Sequence of the first protein:
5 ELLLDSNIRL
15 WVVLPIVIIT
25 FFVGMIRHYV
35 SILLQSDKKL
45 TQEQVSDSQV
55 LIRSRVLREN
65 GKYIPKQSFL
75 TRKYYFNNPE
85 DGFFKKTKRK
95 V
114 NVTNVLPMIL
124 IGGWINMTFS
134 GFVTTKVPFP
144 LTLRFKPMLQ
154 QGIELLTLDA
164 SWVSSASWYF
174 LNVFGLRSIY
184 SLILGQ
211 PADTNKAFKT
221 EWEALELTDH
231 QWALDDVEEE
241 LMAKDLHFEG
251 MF

Sequence of the second protein:
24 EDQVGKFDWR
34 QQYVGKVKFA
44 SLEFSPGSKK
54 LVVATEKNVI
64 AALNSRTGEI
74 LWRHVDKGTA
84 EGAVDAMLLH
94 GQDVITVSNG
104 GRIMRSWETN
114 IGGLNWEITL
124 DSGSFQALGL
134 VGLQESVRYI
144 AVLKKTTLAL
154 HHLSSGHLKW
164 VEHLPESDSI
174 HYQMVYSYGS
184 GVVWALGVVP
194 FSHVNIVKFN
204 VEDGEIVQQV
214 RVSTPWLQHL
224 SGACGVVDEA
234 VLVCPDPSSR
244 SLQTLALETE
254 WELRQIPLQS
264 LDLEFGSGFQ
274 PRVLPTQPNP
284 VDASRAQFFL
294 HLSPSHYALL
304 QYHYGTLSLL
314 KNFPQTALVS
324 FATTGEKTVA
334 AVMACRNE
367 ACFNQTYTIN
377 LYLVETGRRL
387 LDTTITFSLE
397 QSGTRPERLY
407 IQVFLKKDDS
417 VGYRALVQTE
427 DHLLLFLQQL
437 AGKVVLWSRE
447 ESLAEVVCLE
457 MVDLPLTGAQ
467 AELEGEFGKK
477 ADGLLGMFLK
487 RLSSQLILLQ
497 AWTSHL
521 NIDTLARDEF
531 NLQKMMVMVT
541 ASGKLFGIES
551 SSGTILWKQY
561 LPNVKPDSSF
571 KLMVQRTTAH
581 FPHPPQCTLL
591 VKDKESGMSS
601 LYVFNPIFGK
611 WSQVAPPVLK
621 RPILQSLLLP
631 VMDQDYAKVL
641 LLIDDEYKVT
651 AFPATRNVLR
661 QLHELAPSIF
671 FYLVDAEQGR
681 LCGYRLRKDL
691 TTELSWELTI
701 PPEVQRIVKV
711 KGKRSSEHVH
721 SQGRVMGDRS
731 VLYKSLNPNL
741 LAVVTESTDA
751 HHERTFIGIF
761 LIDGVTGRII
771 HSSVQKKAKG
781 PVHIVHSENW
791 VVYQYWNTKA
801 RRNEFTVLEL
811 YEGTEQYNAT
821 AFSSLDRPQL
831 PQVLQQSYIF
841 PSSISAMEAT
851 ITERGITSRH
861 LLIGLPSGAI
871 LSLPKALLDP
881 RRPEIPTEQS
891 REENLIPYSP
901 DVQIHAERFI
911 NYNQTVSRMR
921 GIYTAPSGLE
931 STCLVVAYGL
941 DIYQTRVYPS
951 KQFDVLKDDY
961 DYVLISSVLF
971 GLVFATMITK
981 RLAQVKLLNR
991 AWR

Contacts between the two chains:
Residue K986 in the second protein interacts with residue I36 in the first protein (closest heavy-atom distance 3.5 Å).
Residue F953 in the second protein is in contact with residue I156 in the first protein (closest heavy-atom distance 4.0 Å).
Residue Y962 in the second protein contacts residue W15 in the first protein (closest heavy-atom distance 3.5 Å).
Residue Q952 in the second protein interacts with residue G134 in the first protein (closest heavy-atom distance 4.1 Å).
Residue L969 in the second protein is in contact with residue I22 in the first protein (closest heavy-atom distance 3.8 Å).
Residue A983 in the second protein contacts residue L37 in the first protein (closest heavy-atom distance 3.7 Å).
Residue I965 in the second protein is in contact with residue W15 in the first protein (closest heavy-atom distance 3.5 Å).
Residue D954 in the second protein contacts residue L8 in the first protein (closest heavy-atom distance 3.6 Å).
Residue T979 in the second protein is in contact with residue Y33 in the first protein (closest heavy-atom distance 3.6 Å).
Residue F953 in the second protein interacts with residue G134 in the first protein (closest heavy-atom distance 3.9 Å).
Residue V955 in the second protein contacts residue F135 in the first protein (closest heavy-atom distance 3.6 Å).
Residue L972 in the second protein interacts with residue I23 in the first protein (closest heavy-atom distance 3.6 Å).
Residue V968 in the second protein interacts with residue I23 in the first protein (closest heavy-atom distance 3.7 Å).
Residue I856 in the second protein contacts residue T160 in the first protein (closest heavy-atom distance 4.0 Å).
Residue L956 in the second protein interacts with residue N11 in the first protein (closest heavy-atom distance 4.0 Å).
Residue I965 in the second protein contacts residue P19 in the first protein (closest heavy-atom distance 4.1 Å).
Residue T976 in the second protein contacts residue I30 in the first protein (closest heavy-atom distance 3.1 Å).
Residue F530 in the second protein is in contact with residue D9 in the first protein (closest heavy-atom distance 3.4 Å).
Residue L956 in the second protein interacts with residue F135 in the first protein (closest heavy-atom distance 3.9 Å).
Residue D954 in the second protein interacts with residue L7 in the first protein (closest heavy-atom distance 3.6 Å).
Residue K986 in the second protein is in contact with residue L37 in the first protein (closest heavy-atom distance 3.5 Å).
Residue H720 in the second protein interacts with residue T160 in the first protein (closest heavy-atom distance 3.4 Å).
Residue F953 in the second protein is in contact with residue L6 in the first protein (closest heavy-atom distance 3.5 Å).
Residue L982 in the second protein contacts residue L37 in the first protein (closest heavy-atom distance 3.6 Å).
Residue K980 in the second protein interacts with residue Y33 in the first protein (closest heavy-atom distance 3.6 Å).
Residue D954 in the second protein is in contact with residue D9 in the first protein (closest heavy-atom distance 3.0 Å).
Residue D954 in the second protein interacts with residue I12 in the first protein (closest heavy-atom distance 4.1 Å).
Residue R729 in the second protein is in contact with residue R147 in the first protein (closest heavy-atom distance 3.0 Å).
Residue V955 in the second protein is in contact with residue D9 in the first protein (closest heavy-atom distance 3.4 Å).
Residue K957 in the second protein contacts residue S133 in the first protein (closest heavy-atom distance 3.3 Å).
Residue F953 in the second protein is in contact with residue L158 in the first protein (closest heavy-atom distance 3.5 Å).
Residue E930 in the second protein is in contact with residue L6 in the first protein (closest heavy-atom distance 4.1 Å).
Residue L929 in the second protein contacts residue L7 in the first protein (closest heavy-atom distance 3.4 Å).
Residue K951 in the second protein interacts with residue E157 in the first protein (closest heavy-atom distance 3.5 Å).
Residue Y960 in the second protein is in contact with residue W15 in the first protein (closest heavy-atom distance 2.5 Å).
Residue K957 in the second protein contacts residue F135 in the first protein (closest heavy-atom distance 3.6 Å).
Residue L956 in the second protein interacts with residue I12 in the first protein (closest heavy-atom distance 3.9 Å).
Residue I965 in the second protein is in contact with residue F132 in the first protein (closest heavy-atom distance 3.8 Å).
Residue Y960 in the second protein is in contact with residue F132 in the first protein (closest heavy-atom distance 3.4 Å).
Residue L972 in the second protein interacts with residue I30 in the first protein (closest heavy-atom distance 3.4 Å).
Residue K986 in the second protein is in contact with residue Q39 in the first protein (closest heavy-atom distance 3.9 Å).
Residue L972 in the second protein interacts with residue V27 in the first protein (closest heavy-atom distance 4.0 Å).
Residue T979 in the second protein is in contact with residue L37 in the first protein (closest heavy-atom distance 3.8 Å).
Residue K957 in the second protein contacts residue T131 in the first protein (closest heavy-atom distance 3.3 Å).
Residue L956 in the second protein interacts with residue V16 in the first protein (closest heavy-atom distance 3.6 Å).
Residue F953 in the second protein is in contact with residue F135 in the first protein (closest heavy-atom distance 3.1 Å).
Residue S950 in the second protein is in contact with residue E157 in the first protein (closest heavy-atom distance 2.8 Å).
Residue I856 in the second protein is in contact with residue L161 in the first protein (closest heavy-atom distance 4.0 Å).
Residue I856 in the second protein contacts residue L6 in the first protein (closest heavy-atom distance 3.7 Å).
Residue L956 in the second protein is in contact with residue D9 in the first protein (closest heavy-atom distance 3.0 Å).
Residue T976 in the second protein is in contact with residue F26 in the first protein (closest heavy-atom distance 3.5 Å).
Residue T976 in the second protein interacts with residue M29 in the first protein (closest heavy-atom distance 4.1 Å).
Residue A983 in the second protein is in contact with residue I36 in the first protein (closest heavy-atom distance 3.7 Å).
Residue F953 in the second protein contacts residue V136 in the first protein (closest heavy-atom distance 2.8 Å).
Residue S950 in the second protein interacts with residue L158 in the first protein (closest heavy-atom distance 3.3 Å).
Residue L969 in the second protein interacts with residue I23 in the first protein (closest heavy-atom distance 3.8 Å).
Residue E529 in the second protein interacts with residue S10 in the first protein (closest heavy-atom distance 3.6 Å).
Residue T857 in the second protein contacts residue L158 in the first protein (closest heavy-atom distance 4.0 Å).
Residue I856 in the second protein contacts residue L158 in the first protein (closest heavy-atom distance 3.7 Å).
Residue A975 in the second protein interacts with residue I30 in the first protein (closest heavy-atom distance 3.6 Å).

The following describes two proteins that form a bound complex.